Sequence of the first protein:
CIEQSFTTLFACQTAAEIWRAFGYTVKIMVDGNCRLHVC

These two protein chains interact to form a complex.

Sequence of the second protein:
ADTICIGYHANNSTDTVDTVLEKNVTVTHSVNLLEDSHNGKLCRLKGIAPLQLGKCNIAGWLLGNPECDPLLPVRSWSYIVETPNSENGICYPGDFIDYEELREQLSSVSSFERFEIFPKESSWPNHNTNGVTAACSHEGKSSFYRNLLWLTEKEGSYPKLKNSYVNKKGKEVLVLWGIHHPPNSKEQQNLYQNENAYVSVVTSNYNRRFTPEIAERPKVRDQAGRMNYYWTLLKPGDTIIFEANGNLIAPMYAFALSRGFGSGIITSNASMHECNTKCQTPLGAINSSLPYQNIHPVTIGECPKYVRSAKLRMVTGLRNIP

Interface contacts:
Residue V31 in the second protein is in contact with residue T14 in the first protein (closest heavy-atom distance 3.7 Å).
Residue H29 in the second protein interacts with residue F22 in the first protein (closest heavy-atom distance 3.8 Å).
Residue P291 in the second protein contacts residue F10 in the first protein (closest heavy-atom distance 4.5 Å).
Residue L290 in the second protein contacts residue F10 in the first protein (closest heavy-atom distance 3.7 Å).
Residue H9 in the second protein interacts with residue F22 in the first protein (closest heavy-atom distance 4.2 Å).
Residue T316 in the second protein interacts with residue T14 in the first protein (closest heavy-atom distance 4.2 Å).
Residue N32 in the second protein interacts with residue F10 in the first protein (closest heavy-atom distance 3.5 Å).
Residue S289 in the second protein contacts residue L9 in the first protein (closest heavy-atom distance 4.2 Å).
Residue S289 in the second protein contacts residue Q13 in the first protein (closest heavy-atom distance 2.8 Å).
Residue H29 in the second protein contacts residue I18 in the first protein (closest heavy-atom distance 5.0 Å).
Residue L33 in the second protein is in contact with residue F10 in the first protein (closest heavy-atom distance 3.5 Å).
Residue S289 in the second protein contacts residue F10 in the first protein (closest heavy-atom distance 3.5 Å).
Residue T316 in the second protein interacts with residue I18 in the first protein (closest heavy-atom distance 3.9 Å).
Residue H29 in the second protein interacts with residue A21 in the first protein (closest heavy-atom distance 4.2 Å).
Residue V31 in the second protein is in contact with residue F10 in the first protein (closest heavy-atom distance 3.2 Å).